Contacts between the two chains:
Residue F53 in protein 2 contacts residue R1 in protein 1 (closest heavy-atom distance 4.4 Å).
Residue G48 in protein 2 is in contact with residue N4 in protein 1 (closest heavy-atom distance 4.7 Å).
Residue G27 in protein 2 is in contact with residue V3 in protein 1 (closest heavy-atom distance 4.1 Å).
Residue G49 in protein 2 contacts residue N4 in protein 1 (closest heavy-atom distance 3.9 Å).
Residue P81 in protein 2 interacts with residue F5 in protein 1 (closest heavy-atom distance 4.0 Å).
Residue I84 in protein 2 is in contact with residue F5 in protein 1 (closest heavy-atom distance 4.0 Å).
Residue V32 in protein 2 contacts residue V3 in protein 1 (closest heavy-atom distance 4.8 Å).
Residue A82 in protein 2 contacts residue F5 in protein 1 (closest heavy-atom distance 3.7 Å).
Residue A28 in protein 2 is in contact with residue V3 in protein 1 (closest heavy-atom distance 3.8 Å).
Residue I47 in protein 2 is in contact with residue V3 in protein 1 (closest heavy-atom distance 3.9 Å).
Residue I47 in protein 2 contacts residue R1 in protein 1 (closest heavy-atom distance 3.5 Å).
Residue I50 in protein 2 contacts residue L6 in protein 1 (closest heavy-atom distance 4.2 Å).
Residue A28 in protein 2 interacts with residue N4 in protein 1 (closest heavy-atom distance 4.1 Å).
Residue I50 in protein 2 contacts residue N4 in protein 1 (closest heavy-atom distance 4.4 Å).
Residue D29 in protein 2 is in contact with residue R1 in protein 1 (closest heavy-atom distance 4.0 Å).
Residue M46 in protein 2 is in contact with residue R1 in protein 1 (closest heavy-atom distance 4.0 Å).
Residue D29 in protein 2 contacts residue Q2 in protein 1 (closest heavy-atom distance 3.0 Å).
Residue A28 in protein 2 interacts with residue Q2 in protein 1 (closest heavy-atom distance 3.5 Å).
Residue N25 in protein 2 contacts residue N4 in protein 1 (closest heavy-atom distance 4.3 Å).
Residue G49 in protein 2 contacts residue V3 in protein 1 (closest heavy-atom distance 3.8 Å).
Residue R8 in protein 2 is in contact with residue L6 in protein 1 (closest heavy-atom distance 4.8 Å).
Residue G27 in protein 2 interacts with residue Q2 in protein 1 (closest heavy-atom distance 3.5 Å).
Residue L23 in protein 2 contacts residue F5 in protein 1 (closest heavy-atom distance 3.6 Å).
Residue G27 in protein 2 interacts with residue N4 in protein 1 (closest heavy-atom distance 3.1 Å).
Residue G48 in protein 2 interacts with residue Q2 in protein 1 (closest heavy-atom distance 3.4 Å).
Residue D30 in protein 2 contacts residue Q2 in protein 1 (closest heavy-atom distance 4.8 Å).
Residue R8 in protein 2 is in contact with residue F5 in protein 1 (closest heavy-atom distance 4.8 Å).
Residue G48 in protein 2 is in contact with residue V3 in protein 1 (closest heavy-atom distance 2.8 Å).
Residue R8 in protein 2 interacts with residue G7 in protein 1 (closest heavy-atom distance 3.3 Å).
Residue G48 in protein 2 is in contact with residue R1 in protein 1 (closest heavy-atom distance 2.7 Å).
Residue N25 in protein 2 is in contact with residue F5 in protein 1 (closest heavy-atom distance 3.6 Å).
Residue D30 in protein 2 contacts residue R1 in protein 1 (closest heavy-atom distance 3.8 Å).
Residue K45 in protein 2 interacts with residue R1 in protein 1 (closest heavy-atom distance 4.7 Å).
Residue D30 in protein 2 interacts with residue V3 in protein 1 (closest heavy-atom distance 4.0 Å).
Residue D29 in protein 2 contacts residue V3 in protein 1 (closest heavy-atom distance 4.5 Å).
Residue I50 in protein 2 interacts with residue F5 in protein 1 (closest heavy-atom distance 4.6 Å).

Sequence of protein 1:
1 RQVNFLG

Sequence of protein 2:
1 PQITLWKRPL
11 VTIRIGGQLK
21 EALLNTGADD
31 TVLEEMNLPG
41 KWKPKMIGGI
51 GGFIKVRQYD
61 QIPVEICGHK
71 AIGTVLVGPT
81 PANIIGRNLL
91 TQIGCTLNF

These two protein chains interact to form a complex.